Sequence of protein 1:
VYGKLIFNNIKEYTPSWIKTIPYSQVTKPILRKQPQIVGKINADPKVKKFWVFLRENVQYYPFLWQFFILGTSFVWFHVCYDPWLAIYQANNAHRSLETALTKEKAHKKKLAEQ

Sequence of protein 2:
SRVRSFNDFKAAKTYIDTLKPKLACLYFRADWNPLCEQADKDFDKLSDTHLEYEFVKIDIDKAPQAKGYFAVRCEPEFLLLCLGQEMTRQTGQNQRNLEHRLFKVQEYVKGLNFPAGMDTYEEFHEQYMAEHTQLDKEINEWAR

This data describes a binding interaction between two proteins.

Contacts between the two chains:
Residue D70 in protein 2 interacts with residue Q26 in protein 1 (closest heavy-atom distance 4.5 Å).
Residue D70 in protein 2 interacts with residue S25 in protein 1 (closest heavy-atom distance 4.7 Å).